Sequence of the first protein:
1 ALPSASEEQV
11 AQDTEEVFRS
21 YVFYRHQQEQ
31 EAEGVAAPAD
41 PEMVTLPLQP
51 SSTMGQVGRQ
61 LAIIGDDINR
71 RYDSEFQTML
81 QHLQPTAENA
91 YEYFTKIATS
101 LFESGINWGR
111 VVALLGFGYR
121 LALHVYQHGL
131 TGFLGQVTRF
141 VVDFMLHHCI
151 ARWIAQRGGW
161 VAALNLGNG

Residue-level contacts at the interface:
Residue R110 in the first protein contacts residue V14 in the second protein (closest heavy-atom distance 4.7 Å).
Residue I97 in the first protein interacts with residue I7 in the second protein (closest heavy-atom distance 3.1 Å).
Residue Y93 in the first protein contacts residue I4 in the second protein (closest heavy-atom distance 4.5 Å).
Residue I68 in the first protein is in contact with residue S21 in the second protein (closest heavy-atom distance 4.6 Å).
Residue L101 in the first protein is in contact with residue V14 in the second protein (closest heavy-atom distance 4.8 Å).
Residue K96 in the first protein is in contact with residue I7 in the second protein (closest heavy-atom distance 3.8 Å).
Residue I97 in the first protein interacts with residue L11 in the second protein (closest heavy-atom distance 3.2 Å).
Residue M79 in the first protein contacts residue N6 in the second protein (closest heavy-atom distance 4.3 Å).
Residue M79 in the first protein interacts with residue I3 in the second protein (closest heavy-atom distance 3.8 Å).
Residue L83 in the first protein is in contact with residue I7 in the second protein (closest heavy-atom distance 4.5 Å).
Residue S100 in the first protein is in contact with residue A8 in the second protein (closest heavy-atom distance 2.9 Å).
Residue I68 in the first protein is in contact with residue V14 in the second protein (closest heavy-atom distance 4.2 Å).
Residue L101 in the first protein interacts with residue G15 in the second protein (closest heavy-atom distance 3.9 Å).
Residue L80 in the first protein interacts with residue I7 in the second protein (closest heavy-atom distance 4.0 Å).
Residue G109 in the first protein is in contact with residue D19 in the second protein (closest heavy-atom distance 3.8 Å).
Residue R110 in the first protein is in contact with residue G15 in the second protein (closest heavy-atom distance 3.3 Å).
Residue M79 in the first protein contacts residue H10 in the second protein (closest heavy-atom distance 3.4 Å).
Residue A113 in the first protein contacts residue V14 in the second protein (closest heavy-atom distance 3.2 Å).
Residue Y72 in the first protein is in contact with residue V14 in the second protein (closest heavy-atom distance 4.4 Å).
Residue N107 in the first protein contacts residue D19 in the second protein (closest heavy-atom distance 3.5 Å).
Residue L166 in the first protein is in contact with residue I22 in the second protein (closest heavy-atom distance 3.9 Å).
Residue L83 in the first protein is in contact with residue I4 in the second protein (closest heavy-atom distance 4.8 Å).
Residue L101 in the first protein is in contact with residue L11 in the second protein (closest heavy-atom distance 2.9 Å).
Residue G109 in the first protein contacts residue V14 in the second protein (closest heavy-atom distance 3.5 Å).
Residue H82 in the first protein is in contact with residue I3 in the second protein (closest heavy-atom distance 4.1 Å).
Residue G167 in the first protein is in contact with residue I22 in the second protein (closest heavy-atom distance 2.9 Å).
Residue W108 in the first protein contacts residue I22 in the second protein (closest heavy-atom distance 4.2 Å).
Residue A113 in the first protein is in contact with residue G15 in the second protein (closest heavy-atom distance 4.5 Å).
Residue K96 in the first protein contacts residue I4 in the second protein (closest heavy-atom distance 2.9 Å).
Residue I64 in the first protein is in contact with residue S21 in the second protein (closest heavy-atom distance 4.8 Å).
Residue I64 in the first protein contacts residue I22 in the second protein (closest heavy-atom distance 3.4 Å).
Residue G109 in the first protein interacts with residue G15 in the second protein (closest heavy-atom distance 3.4 Å).
Residue K96 in the first protein is in contact with residue R5 in the second protein (closest heavy-atom distance 5.0 Å).
Residue K96 in the first protein contacts residue A8 in the second protein (closest heavy-atom distance 4.5 Å).
Residue L83 in the first protein interacts with residue I3 in the second protein (closest heavy-atom distance 3.4 Å).
Residue E75 in the first protein is in contact with residue H10 in the second protein (closest heavy-atom distance 3.5 Å).
Residue R110 in the first protein contacts residue D16 in the second protein (closest heavy-atom distance 4.3 Å).
Residue M79 in the first protein contacts residue L11 in the second protein (closest heavy-atom distance 4.0 Å).
Residue N69 in the first protein interacts with residue V14 in the second protein (closest heavy-atom distance 4.7 Å).
Residue M79 in the first protein is in contact with residue I7 in the second protein (closest heavy-atom distance 3.6 Å).
Residue F76 in the first protein contacts residue L11 in the second protein (closest heavy-atom distance 3.2 Å).
Residue G109 in the first protein interacts with residue D16 in the second protein (closest heavy-atom distance 4.8 Å).
Residue W108 in the first protein interacts with residue D19 in the second protein (closest heavy-atom distance 3.7 Å).
Residue F76 in the first protein contacts residue V14 in the second protein (closest heavy-atom distance 3.9 Å).

The following describes two proteins that form a bound complex.

Sequence of the second protein:
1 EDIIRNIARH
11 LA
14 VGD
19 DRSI